Sequence of chain A:
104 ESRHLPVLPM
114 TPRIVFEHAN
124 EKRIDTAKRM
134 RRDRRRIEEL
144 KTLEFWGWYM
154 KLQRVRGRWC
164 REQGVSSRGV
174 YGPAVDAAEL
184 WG

The following describes two proteins that form a bound complex.

Sequence of chain B:
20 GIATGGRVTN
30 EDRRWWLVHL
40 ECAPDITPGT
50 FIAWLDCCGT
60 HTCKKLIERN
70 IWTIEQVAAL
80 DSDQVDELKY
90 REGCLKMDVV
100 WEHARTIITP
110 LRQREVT

Residue-level contacts at the interface:
Residue I66 in chain B contacts residue A181 in chain A (closest heavy-atom distance 3.9 Å).
Residue E67 in chain B contacts residue G175 in chain A (closest heavy-atom distance 2.9 Å).
Residue E67 in chain B contacts residue Y174 in chain A (closest heavy-atom distance 4.0 Å).
Residue K63 in chain B interacts with residue Y174 in chain A (closest heavy-atom distance 3.4 Å).
Residue H60 in chain B interacts with residue Y174 in chain A (closest heavy-atom distance 2.8 Å).
Residue F50 in chain B is in contact with residue W184 in chain A (closest heavy-atom distance 4.9 Å).
Residue H60 in chain B is in contact with residue V173 in chain A (closest heavy-atom distance 4.8 Å).
Residue E67 in chain B interacts with residue V178 in chain A (closest heavy-atom distance 3.7 Å).
Residue C62 in chain B contacts residue W184 in chain A (closest heavy-atom distance 3.6 Å).
Residue T59 in chain B interacts with residue W184 in chain A (closest heavy-atom distance 3.5 Å).
Residue K64 in chain B is in contact with residue Y174 in chain A (closest heavy-atom distance 4.2 Å).
Residue K63 in chain B contacts residue V178 in chain A (closest heavy-atom distance 3.7 Å).
Residue I66 in chain B contacts residue W184 in chain A (closest heavy-atom distance 3.8 Å).
Residue W71 in chain B interacts with residue A181 in chain A (closest heavy-atom distance 3.5 Å).
Residue I66 in chain B contacts residue A177 in chain A (closest heavy-atom distance 4.0 Å).
Residue K63 in chain B interacts with residue W184 in chain A (closest heavy-atom distance 3.5 Å).
Residue E67 in chain B contacts residue A177 in chain A (closest heavy-atom distance 3.6 Å).
Residue I66 in chain B contacts residue V178 in chain A (closest heavy-atom distance 4.6 Å).
Residue F50 in chain B contacts residue L183 in chain A (closest heavy-atom distance 3.4 Å).
Residue K64 in chain B interacts with residue V173 in chain A (closest heavy-atom distance 3.9 Å).